Sequence of chain B:
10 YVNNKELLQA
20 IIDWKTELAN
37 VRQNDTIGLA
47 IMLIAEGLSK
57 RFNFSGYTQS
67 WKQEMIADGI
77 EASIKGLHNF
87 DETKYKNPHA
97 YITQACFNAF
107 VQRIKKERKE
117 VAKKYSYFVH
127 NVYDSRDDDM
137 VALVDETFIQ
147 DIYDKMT

The following describes two proteins that form a bound complex.

Residue-level contacts at the interface:
Residue F49 in chain A contacts residue Y123 in chain B (closest heavy-atom distance 3.6 Å).
Residue F260 in chain A interacts with residue F124 in chain B (closest heavy-atom distance 3.5 Å).
Residue I44 in chain A is in contact with residue K119 in chain B (closest heavy-atom distance 2.3 Å).
Residue T317 in chain A contacts residue S66 in chain B (closest heavy-atom distance 4.0 Å).
Residue V253 in chain A contacts residue Y123 in chain B (closest heavy-atom distance 3.4 Å).
Residue T43 in chain A contacts residue K119 in chain B (closest heavy-atom distance 3.3 Å).
Residue R278 in chain A contacts residue E70 in chain B (closest heavy-atom distance 2.8 Å).
Residue L285 in chain A interacts with residue K81 in chain B (closest heavy-atom distance 3.7 Å).
Residue R271 in chain A interacts with residue S66 in chain B (closest heavy-atom distance 2.9 Å).
Residue I290 in chain A is in contact with residue M48 in chain B (closest heavy-atom distance 4.0 Å).
Residue R275 in chain A interacts with residue E70 in chain B (closest heavy-atom distance 2.5 Å).
Residue N274 in chain A interacts with residue E70 in chain B (closest heavy-atom distance 2.2 Å).
Residue I291 in chain A is in contact with residue I76 in chain B (closest heavy-atom distance 4.1 Å).
Residue F49 in chain A is in contact with residue S122 in chain B (closest heavy-atom distance 3.1 Å).
Residue N274 in chain A is in contact with residue R109 in chain B (closest heavy-atom distance 3.7 Å).
Residue R278 in chain A contacts residue E77 in chain B (closest heavy-atom distance 3.7 Å).
Residue R270 in chain A interacts with residue E116 in chain B (closest heavy-atom distance 3.9 Å).
Residue R281 in chain A interacts with residue E77 in chain B (closest heavy-atom distance 2.6 Å).
Residue R275 in chain A interacts with residue Q69 in chain B (closest heavy-atom distance 2.9 Å).
Residue A286 in chain A contacts residue V37 in chain B (closest heavy-atom distance 4.2 Å).
Residue T43 in chain A contacts residue E116 in chain B (closest heavy-atom distance 3.6 Å).
Residue P288 in chain A is in contact with residue D41 in chain B (closest heavy-atom distance 3.1 Å).
Residue R271 in chain A contacts residue Q65 in chain B (closest heavy-atom distance 4.2 Å).
Residue R259 in chain A is in contact with residue L139 in chain B (closest heavy-atom distance 3.3 Å).
Residue I291 in chain A is in contact with residue I80 in chain B (closest heavy-atom distance 3.6 Å).
Residue F260 in chain A is in contact with residue Y121 in chain B (closest heavy-atom distance 3.9 Å).
Residue T317 in chain A interacts with residue T64 in chain B (closest heavy-atom distance 3.6 Å).
Residue I290 in chain A interacts with residue L45 in chain B (closest heavy-atom distance 3.9 Å).
Residue R271 in chain A interacts with residue Q69 in chain B (closest heavy-atom distance 3.8 Å).
Residue L285 in chain A is in contact with residue I80 in chain B (closest heavy-atom distance 3.6 Å).
Residue L252 in chain A interacts with residue K120 in chain B (closest heavy-atom distance 3.6 Å).
Residue A286 in chain A interacts with residue R38 in chain B (closest heavy-atom distance 3.9 Å).
Residue R278 in chain A contacts residue D74 in chain B (closest heavy-atom distance 3.2 Å).
Residue L255 in chain A is in contact with residue F124 in chain B (closest heavy-atom distance 3.5 Å).
Residue I291 in chain A interacts with residue G44 in chain B (closest heavy-atom distance 4.1 Å).
Residue I290 in chain A is in contact with residue D41 in chain B (closest heavy-atom distance 4.0 Å).
Residue I291 in chain A contacts residue M48 in chain B (closest heavy-atom distance 3.6 Å).
Residue G257 in chain A is in contact with residue D130 in chain B (closest heavy-atom distance 3.1 Å).
Residue Y46 in chain A is in contact with residue K115 in chain B (closest heavy-atom distance 3.6 Å).
Residue R278 in chain A is in contact with residue A73 in chain B (closest heavy-atom distance 3.2 Å).
Residue F49 in chain A is in contact with residue H126 in chain B (closest heavy-atom distance 4.1 Å).
Residue A287 in chain A contacts residue R38 in chain B (closest heavy-atom distance 3.6 Å).
Residue G258 in chain A is in contact with residue F124 in chain B (closest heavy-atom distance 4.0 Å).
Residue D289 in chain A interacts with residue R38 in chain B (closest heavy-atom distance 2.8 Å).
Residue Y46 in chain A interacts with residue K151 in chain B (closest heavy-atom distance 3.1 Å).
Residue E42 in chain A interacts with residue E116 in chain B (closest heavy-atom distance 3.9 Å).
Residue L255 in chain A interacts with residue D130 in chain B (closest heavy-atom distance 3.9 Å).
Residue Y46 in chain A is in contact with residue K119 in chain B (closest heavy-atom distance 3.4 Å).
Residue E42 in chain A contacts residue K119 in chain B (closest heavy-atom distance 3.5 Å).
Residue G318 in chain A contacts residue T64 in chain B (closest heavy-atom distance 3.9 Å).
Residue E295 in chain A interacts with residue A73 in chain B (closest heavy-atom distance 3.5 Å).
Residue L255 in chain A interacts with residue N127 in chain B (closest heavy-atom distance 3.4 Å).
Residue M298 in chain A is in contact with residue Q69 in chain B (closest heavy-atom distance 4.2 Å).
Residue T262 in chain A interacts with residue K120 in chain B (closest heavy-atom distance 3.8 Å).
Residue Y46 in chain A interacts with residue A118 in chain B (closest heavy-atom distance 3.9 Å).
Residue R270 in chain A contacts residue E113 in chain B (closest heavy-atom distance 2.3 Å).
Residue L282 in chain A interacts with residue E77 in chain B (closest heavy-atom distance 3.6 Å).
Residue D289 in chain A contacts residue D41 in chain B (closest heavy-atom distance 3.5 Å).
Residue P288 in chain A contacts residue G44 in chain B (closest heavy-atom distance 3.9 Å).
Residue E42 in chain A interacts with residue K112 in chain B (closest heavy-atom distance 3.7 Å).

Sequence of chain A:
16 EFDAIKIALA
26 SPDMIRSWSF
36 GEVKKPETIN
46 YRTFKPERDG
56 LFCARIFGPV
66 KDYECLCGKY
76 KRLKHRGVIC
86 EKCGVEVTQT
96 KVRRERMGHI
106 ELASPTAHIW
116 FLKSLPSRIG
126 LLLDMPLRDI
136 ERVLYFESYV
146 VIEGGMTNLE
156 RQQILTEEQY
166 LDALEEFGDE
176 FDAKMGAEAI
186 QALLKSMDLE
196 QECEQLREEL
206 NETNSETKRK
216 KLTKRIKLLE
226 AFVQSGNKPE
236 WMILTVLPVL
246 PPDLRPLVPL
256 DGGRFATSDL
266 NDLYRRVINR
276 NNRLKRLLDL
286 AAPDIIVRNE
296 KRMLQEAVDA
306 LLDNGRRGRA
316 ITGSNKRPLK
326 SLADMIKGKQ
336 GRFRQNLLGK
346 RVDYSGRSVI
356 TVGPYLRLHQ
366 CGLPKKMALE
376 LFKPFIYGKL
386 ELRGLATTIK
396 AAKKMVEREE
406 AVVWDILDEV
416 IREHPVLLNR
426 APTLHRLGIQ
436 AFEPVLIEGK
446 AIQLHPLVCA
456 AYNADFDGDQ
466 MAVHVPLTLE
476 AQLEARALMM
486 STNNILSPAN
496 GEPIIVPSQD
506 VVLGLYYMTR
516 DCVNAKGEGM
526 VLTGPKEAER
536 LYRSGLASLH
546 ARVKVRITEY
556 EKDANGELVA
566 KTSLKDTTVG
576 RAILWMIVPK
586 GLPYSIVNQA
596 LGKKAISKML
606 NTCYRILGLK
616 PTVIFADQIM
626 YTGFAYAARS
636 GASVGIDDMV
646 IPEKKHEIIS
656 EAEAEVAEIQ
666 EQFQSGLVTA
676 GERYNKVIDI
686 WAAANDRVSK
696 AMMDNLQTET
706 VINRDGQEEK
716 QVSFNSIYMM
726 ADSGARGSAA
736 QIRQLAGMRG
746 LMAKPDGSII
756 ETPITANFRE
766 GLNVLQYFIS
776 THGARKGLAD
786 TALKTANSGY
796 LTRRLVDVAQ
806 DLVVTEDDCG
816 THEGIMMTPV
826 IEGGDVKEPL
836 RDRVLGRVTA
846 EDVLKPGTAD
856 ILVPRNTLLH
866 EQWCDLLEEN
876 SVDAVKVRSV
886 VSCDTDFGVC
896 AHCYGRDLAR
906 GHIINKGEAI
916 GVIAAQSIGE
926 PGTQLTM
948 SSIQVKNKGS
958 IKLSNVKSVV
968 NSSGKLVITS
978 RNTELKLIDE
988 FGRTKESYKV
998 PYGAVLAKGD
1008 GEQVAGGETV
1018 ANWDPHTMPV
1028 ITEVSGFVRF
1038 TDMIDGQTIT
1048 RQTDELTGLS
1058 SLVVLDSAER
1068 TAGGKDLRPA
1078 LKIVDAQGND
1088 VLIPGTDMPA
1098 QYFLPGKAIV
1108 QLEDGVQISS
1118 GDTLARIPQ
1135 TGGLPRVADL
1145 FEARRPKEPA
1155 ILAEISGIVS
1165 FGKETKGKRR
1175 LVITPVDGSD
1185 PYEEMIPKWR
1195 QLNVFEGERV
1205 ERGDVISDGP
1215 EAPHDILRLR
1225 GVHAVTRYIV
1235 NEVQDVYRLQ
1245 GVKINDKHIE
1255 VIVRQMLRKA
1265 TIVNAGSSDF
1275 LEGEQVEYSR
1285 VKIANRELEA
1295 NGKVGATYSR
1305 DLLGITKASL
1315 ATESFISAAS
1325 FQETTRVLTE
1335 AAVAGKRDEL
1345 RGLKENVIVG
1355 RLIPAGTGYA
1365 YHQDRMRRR